Interface contacts:
Residue I433 in chain B is in contact with residue K87 in chain A (closest heavy-atom distance 4.0 Å).

Sequence of chain A:
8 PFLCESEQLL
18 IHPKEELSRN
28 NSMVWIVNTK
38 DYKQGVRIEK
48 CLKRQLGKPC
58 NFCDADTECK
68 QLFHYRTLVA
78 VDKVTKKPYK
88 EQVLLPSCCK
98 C

These two protein chains interact to form a complex.

Sequence of chain B:
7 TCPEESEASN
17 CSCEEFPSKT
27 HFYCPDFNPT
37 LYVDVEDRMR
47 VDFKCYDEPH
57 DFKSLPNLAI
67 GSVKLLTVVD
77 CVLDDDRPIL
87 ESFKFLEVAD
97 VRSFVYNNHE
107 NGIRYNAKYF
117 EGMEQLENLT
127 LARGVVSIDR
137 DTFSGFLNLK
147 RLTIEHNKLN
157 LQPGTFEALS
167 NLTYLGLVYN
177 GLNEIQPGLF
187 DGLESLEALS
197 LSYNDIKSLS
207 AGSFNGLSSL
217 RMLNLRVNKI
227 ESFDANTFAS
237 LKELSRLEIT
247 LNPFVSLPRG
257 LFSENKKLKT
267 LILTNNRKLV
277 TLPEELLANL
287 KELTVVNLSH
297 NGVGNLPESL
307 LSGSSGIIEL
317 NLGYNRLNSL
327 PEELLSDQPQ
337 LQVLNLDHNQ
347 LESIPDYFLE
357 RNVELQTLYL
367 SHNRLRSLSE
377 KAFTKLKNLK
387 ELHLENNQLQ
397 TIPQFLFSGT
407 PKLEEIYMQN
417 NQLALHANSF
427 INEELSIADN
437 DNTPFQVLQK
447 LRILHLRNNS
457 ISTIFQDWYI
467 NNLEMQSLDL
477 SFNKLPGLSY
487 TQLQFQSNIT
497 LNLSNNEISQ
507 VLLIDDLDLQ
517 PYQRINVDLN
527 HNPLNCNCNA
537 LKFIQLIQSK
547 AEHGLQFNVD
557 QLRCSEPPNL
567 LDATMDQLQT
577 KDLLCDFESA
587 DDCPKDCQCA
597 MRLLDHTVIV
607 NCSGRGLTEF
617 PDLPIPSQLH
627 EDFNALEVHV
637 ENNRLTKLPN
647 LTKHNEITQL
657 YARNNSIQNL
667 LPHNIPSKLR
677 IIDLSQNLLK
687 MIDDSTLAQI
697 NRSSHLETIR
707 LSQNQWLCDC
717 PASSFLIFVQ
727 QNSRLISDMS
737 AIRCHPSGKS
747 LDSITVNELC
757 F